Sequence of the second protein:
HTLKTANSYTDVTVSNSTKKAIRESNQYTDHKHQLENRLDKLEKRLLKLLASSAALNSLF

These two protein chains interact to form a complex.

Sequence of the first protein:
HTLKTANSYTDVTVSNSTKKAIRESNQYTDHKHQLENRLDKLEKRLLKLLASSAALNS

Interface contacts:
Residue T32 in the second protein is in contact with residue Y31 in the first protein (closest heavy-atom distance 3.9 Å).
Residue I25 in the second protein contacts residue E27 in the first protein (closest heavy-atom distance 3.6 Å).
Residue E47 in the second protein contacts residue L46 in the first protein (closest heavy-atom distance 4.2 Å).
Residue S28 in the second protein interacts with residue S28 in the first protein (closest heavy-atom distance 3.2 Å).
Residue D14 in the second protein contacts residue Y12 in the first protein (closest heavy-atom distance 2.6 Å).
Residue S57 in the second protein interacts with residue L53 in the first protein (closest heavy-atom distance 3.7 Å).
Residue L6 in the second protein contacts residue T8 in the first protein (closest heavy-atom distance 3.5 Å).
Residue I25 in the second protein interacts with residue K23 in the first protein (closest heavy-atom distance 4.4 Å).
Residue A24 in the second protein interacts with residue A24 in the first protein (closest heavy-atom distance 3.7 Å).
Residue L50 in the second protein is in contact with residue L50 in the first protein (closest heavy-atom distance 4.1 Å).
Residue L54 in the second protein interacts with residue R49 in the first protein (closest heavy-atom distance 3.9 Å).
Residue T32 in the second protein is in contact with residue K35 in the first protein (closest heavy-atom distance 3.9 Å).
Residue E47 in the second protein interacts with residue R49 in the first protein (closest heavy-atom distance 3.8 Å).
Residue N29 in the second protein contacts residue Y31 in the first protein (closest heavy-atom distance 3.5 Å).
Residue L50 in the second protein is in contact with residue L46 in the first protein (closest heavy-atom distance 3.2 Å).
Residue T32 in the second protein contacts residue T32 in the first protein (closest heavy-atom distance 3.1 Å).
Residue L46 in the second protein contacts residue L46 in the first protein (closest heavy-atom distance 4.2 Å).
Residue A24 in the second protein contacts residue S28 in the first protein (closest heavy-atom distance 4.2 Å).
Residue V17 in the second protein contacts residue S20 in the first protein (closest heavy-atom distance 3.4 Å).
Residue A9 in the second protein is in contact with residue A9 in the first protein (closest heavy-atom distance 4.0 Å).
Residue S57 in the second protein contacts residue S56 in the first protein (closest heavy-atom distance 2.9 Å).
Residue T21 in the second protein interacts with residue A24 in the first protein (closest heavy-atom distance 4.1 Å).
Residue N29 in the second protein interacts with residue S28 in the first protein (closest heavy-atom distance 3.3 Å).
Residue S57 in the second protein contacts residue L60 in the first protein (closest heavy-atom distance 3.8 Å).
Residue L6 in the second protein contacts residue T5 in the first protein (closest heavy-atom distance 3.9 Å).
Residue L43 in the second protein interacts with residue L46 in the first protein (closest heavy-atom distance 3.9 Å).
Residue L43 in the second protein interacts with residue L43 in the first protein (closest heavy-atom distance 3.6 Å).
Residue N10 in the second protein interacts with residue Y12 in the first protein (closest heavy-atom distance 3.7 Å).
Residue N61 in the second protein contacts residue S56 in the first protein (closest heavy-atom distance 3.3 Å).
Residue T21 in the second protein interacts with residue K23 in the first protein (closest heavy-atom distance 4.0 Å).
Residue T21 in the second protein is in contact with residue S20 in the first protein (closest heavy-atom distance 2.8 Å).
Residue D33 in the second protein contacts residue K35 in the first protein (closest heavy-atom distance 2.5 Å).
Residue L6 in the second protein interacts with residue A9 in the first protein (closest heavy-atom distance 3.8 Å).
Residue D33 in the second protein interacts with residue Y31 in the first protein (closest heavy-atom distance 2.5 Å).
Residue L50 in the second protein contacts residue L53 in the first protein (closest heavy-atom distance 3.8 Å).
Residue A58 in the second protein is in contact with residue S56 in the first protein (closest heavy-atom distance 4.0 Å).
Residue I25 in the second protein interacts with residue S28 in the first protein (closest heavy-atom distance 3.4 Å).
Residue T5 in the second protein interacts with residue T5 in the first protein (closest heavy-atom distance 4.1 Å).
Residue N61 in the second protein is in contact with residue L60 in the first protein (closest heavy-atom distance 3.5 Å).
Residue L51 in the second protein contacts residue R49 in the first protein (closest heavy-atom distance 3.4 Å).
Residue L54 in the second protein contacts residue L53 in the first protein (closest heavy-atom distance 3.5 Å).
Residue L60 in the second protein interacts with residue L60 in the first protein (closest heavy-atom distance 3.5 Å).
Residue L53 in the second protein contacts residue L53 in the first protein (closest heavy-atom distance 3.7 Å).
Residue L43 in the second protein is in contact with residue R42 in the first protein (closest heavy-atom distance 3.4 Å).
Residue T13 in the second protein contacts residue T16 in the first protein (closest heavy-atom distance 3.5 Å).
Residue D44 in the second protein interacts with residue R42 in the first protein (closest heavy-atom distance 2.2 Å).
Residue L54 in the second protein contacts residue K52 in the first protein (closest heavy-atom distance 3.5 Å).
Residue T13 in the second protein interacts with residue Y12 in the first protein (closest heavy-atom distance 4.0 Å).
Residue E40 in the second protein is in contact with residue L39 in the first protein (closest heavy-atom distance 3.9 Å).
Residue N10 in the second protein is in contact with residue A9 in the first protein (closest heavy-atom distance 3.9 Å).
Residue L43 in the second protein interacts with residue L39 in the first protein (closest heavy-atom distance 3.6 Å).
Residue I25 in the second protein contacts residue A24 in the first protein (closest heavy-atom distance 3.6 Å).
Residue V17 in the second protein is in contact with residue T16 in the first protein (closest heavy-atom distance 4.1 Å).
Residue N61 in the second protein contacts residue A59 in the first protein (closest heavy-atom distance 3.5 Å).
Residue E47 in the second protein contacts residue R42 in the first protein (closest heavy-atom distance 4.3 Å).
Residue V17 in the second protein interacts with residue V17 in the first protein (closest heavy-atom distance 3.7 Å).
Residue L50 in the second protein contacts residue R49 in the first protein (closest heavy-atom distance 4.1 Å).
Residue E40 in the second protein interacts with residue R42 in the first protein (closest heavy-atom distance 3.4 Å).
Residue T13 in the second protein interacts with residue T13 in the first protein (closest heavy-atom distance 3.2 Å).
Residue L39 in the second protein contacts residue L39 in the first protein (closest heavy-atom distance 3.5 Å).